This data describes a binding interaction between two proteins.

Sequence of protein 2:
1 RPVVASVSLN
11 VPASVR

Contacts between the two chains:
Residue L324 in protein 1 is in contact with residue L9 in protein 2 (closest heavy-atom distance 4.3 Å).
Residue T317 in protein 1 contacts residue A13 in protein 2 (closest heavy-atom distance 3.6 Å).
Residue H313 in protein 1 is in contact with residue N10 in protein 2 (closest heavy-atom distance 3.2 Å).
Residue G320 in protein 1 interacts with residue L9 in protein 2 (closest heavy-atom distance 3.6 Å).
Residue T317 in protein 1 is in contact with residue P12 in protein 2 (closest heavy-atom distance 4.3 Å).
Residue Y318 in protein 1 contacts residue S8 in protein 2 (closest heavy-atom distance 4.2 Å).
Residue Y318 in protein 1 is in contact with residue V11 in protein 2 (closest heavy-atom distance 3.0 Å).
Residue G319 in protein 1 is in contact with residue L9 in protein 2 (closest heavy-atom distance 4.7 Å).
Residue Y318 in protein 1 interacts with residue L9 in protein 2 (closest heavy-atom distance 3.2 Å).
Residue D315 in protein 1 contacts residue P12 in protein 2 (closest heavy-atom distance 3.4 Å).
Residue T317 in protein 1 contacts residue V11 in protein 2 (closest heavy-atom distance 4.8 Å).
Residue L324 in protein 1 is in contact with residue N10 in protein 2 (closest heavy-atom distance 4.8 Å).
Residue Y318 in protein 1 contacts residue P12 in protein 2 (closest heavy-atom distance 2.9 Å).
Residue Y318 in protein 1 interacts with residue N10 in protein 2 (closest heavy-atom distance 2.7 Å).
Residue Y318 in protein 1 interacts with residue A13 in protein 2 (closest heavy-atom distance 4.6 Å).
Residue T317 in protein 1 contacts residue S8 in protein 2 (closest heavy-atom distance 4.4 Å).
Residue G319 in protein 1 is in contact with residue S8 in protein 2 (closest heavy-atom distance 4.3 Å).

Sequence of protein 1:
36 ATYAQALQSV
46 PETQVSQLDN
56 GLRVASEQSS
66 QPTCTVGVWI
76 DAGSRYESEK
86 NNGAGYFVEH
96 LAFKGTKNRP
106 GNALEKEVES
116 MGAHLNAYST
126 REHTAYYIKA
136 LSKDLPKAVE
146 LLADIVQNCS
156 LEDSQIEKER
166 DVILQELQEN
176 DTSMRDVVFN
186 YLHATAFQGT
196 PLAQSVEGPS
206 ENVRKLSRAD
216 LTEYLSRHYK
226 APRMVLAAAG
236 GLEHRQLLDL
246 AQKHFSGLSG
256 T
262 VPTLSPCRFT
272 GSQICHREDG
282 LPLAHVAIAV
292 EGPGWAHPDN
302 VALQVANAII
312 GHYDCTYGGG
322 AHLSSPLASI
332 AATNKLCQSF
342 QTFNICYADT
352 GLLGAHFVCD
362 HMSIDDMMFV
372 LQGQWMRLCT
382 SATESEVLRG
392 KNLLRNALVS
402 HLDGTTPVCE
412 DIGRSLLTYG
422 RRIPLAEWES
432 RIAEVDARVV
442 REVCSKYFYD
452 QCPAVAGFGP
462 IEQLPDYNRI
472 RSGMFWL